Residue-level contacts at the interface:
Residue T157 in chain A interacts with residue P59 in chain B (closest heavy-atom distance 3.7 Å).
Residue K152 in chain A interacts with residue L64 in chain B (closest heavy-atom distance 3.6 Å).
Residue E166 in chain A is in contact with residue D53 in chain B (closest heavy-atom distance 4.0 Å).
Residue Y153 in chain A interacts with residue E65 in chain B (closest heavy-atom distance 3.4 Å).
Residue I156 in chain A is in contact with residue I63 in chain B (closest heavy-atom distance 4.1 Å).
Residue N95 in chain A contacts residue I57 in chain B (closest heavy-atom distance 2.8 Å).
Residue G158 in chain A is in contact with residue M60 in chain B (closest heavy-atom distance 4.2 Å).
Residue S155 in chain A interacts with residue I63 in chain B (closest heavy-atom distance 4.5 Å).
Residue G135 in chain A interacts with residue P68 in chain B (closest heavy-atom distance 3.9 Å).
Residue R169 in chain A is in contact with residue V13 in chain B (closest heavy-atom distance 4.3 Å).
Residue N95 in chain A is in contact with residue L55 in chain B (closest heavy-atom distance 2.9 Å).
Residue N95 in chain A contacts residue P58 in chain B (closest heavy-atom distance 4.2 Å).
Residue E166 in chain A is in contact with residue Y51 in chain B (closest heavy-atom distance 3.4 Å).
Residue L164 in chain A is in contact with residue P68 in chain B (closest heavy-atom distance 3.7 Å).
Residue G158 in chain A is in contact with residue P59 in chain B (closest heavy-atom distance 2.9 Å).
Residue I133 in chain A interacts with residue G66 in chain B (closest heavy-atom distance 3.4 Å).
Residue L151 in chain A interacts with residue G66 in chain B (closest heavy-atom distance 3.6 Å).
Residue Y153 in chain A contacts residue L64 in chain B (closest heavy-atom distance 4.0 Å).
Residue T92 in chain A interacts with residue F56 in chain B (closest heavy-atom distance 4.4 Å).
Residue I133 in chain A is in contact with residue R67 in chain B (closest heavy-atom distance 4.4 Å).
Residue W165 in chain A interacts with residue T69 in chain B (closest heavy-atom distance 4.3 Å).
Residue P91 in chain A is in contact with residue P59 in chain B (closest heavy-atom distance 3.7 Å).
Residue P91 in chain A is in contact with residue P58 in chain B (closest heavy-atom distance 4.3 Å).
Residue N140 in chain A interacts with residue G66 in chain B (closest heavy-atom distance 3.1 Å).
Residue G154 in chain A is in contact with residue S61 in chain B (closest heavy-atom distance 4.5 Å).
Residue W165 in chain A interacts with residue P70 in chain B (closest heavy-atom distance 3.8 Å).
Residue K152 in chain A is in contact with residue G66 in chain B (closest heavy-atom distance 2.9 Å).
Residue G134 in chain A contacts residue P68 in chain B (closest heavy-atom distance 3.5 Å).
Residue I133 in chain A contacts residue I63 in chain B (closest heavy-atom distance 3.9 Å).
Residue Y153 in chain A is in contact with residue I63 in chain B (closest heavy-atom distance 3.2 Å).
Residue I133 in chain A interacts with residue P68 in chain B (closest heavy-atom distance 4.5 Å).
Residue G154 in chain A is in contact with residue L62 in chain B (closest heavy-atom distance 3.6 Å).
Residue S155 in chain A interacts with residue L62 in chain B (closest heavy-atom distance 3.5 Å).
Residue W165 in chain A contacts residue P68 in chain B (closest heavy-atom distance 3.3 Å).
Residue G154 in chain A contacts residue I63 in chain B (closest heavy-atom distance 2.6 Å).
Residue W165 in chain A contacts residue S61 in chain B (closest heavy-atom distance 3.3 Å).
Residue L164 in chain A is in contact with residue S61 in chain B (closest heavy-atom distance 4.5 Å).
Residue K152 in chain A interacts with residue E65 in chain B (closest heavy-atom distance 3.0 Å).
Residue S155 in chain A interacts with residue M60 in chain B (closest heavy-atom distance 4.3 Å).
Residue I150 in chain A is in contact with residue G66 in chain B (closest heavy-atom distance 4.5 Å).
Residue L151 in chain A contacts residue I63 in chain B (closest heavy-atom distance 3.6 Å).
Residue N95 in chain A interacts with residue S54 in chain B (closest heavy-atom distance 4.3 Å).
Residue T157 in chain A interacts with residue M60 in chain B (closest heavy-atom distance 4.0 Å).
Residue R169 in chain A interacts with residue Y51 in chain B (closest heavy-atom distance 2.4 Å).
Residue T92 in chain A is in contact with residue L55 in chain B (closest heavy-atom distance 3.8 Å).
Residue K152 in chain A is in contact with residue I63 in chain B (closest heavy-atom distance 3.5 Å).
Residue W165 in chain A contacts residue L48 in chain B (closest heavy-atom distance 4.5 Å).
Residue S155 in chain A is in contact with residue S61 in chain B (closest heavy-atom distance 3.5 Å).
Residue N95 in chain A is in contact with residue P59 in chain B (closest heavy-atom distance 3.3 Å).
Residue I156 in chain A contacts residue M60 in chain B (closest heavy-atom distance 3.2 Å).
Residue K162 in chain A contacts residue P59 in chain B (closest heavy-atom distance 4.0 Å).
Residue E96 in chain A is in contact with residue L55 in chain B (closest heavy-atom distance 3.3 Å).
Residue G161 in chain A is in contact with residue S61 in chain B (closest heavy-atom distance 2.6 Å).
Residue G161 in chain A is in contact with residue M60 in chain B (closest heavy-atom distance 4.0 Å).
Residue K162 in chain A contacts residue M60 in chain B (closest heavy-atom distance 4.3 Å).
Residue L164 in chain A interacts with residue I63 in chain B (closest heavy-atom distance 4.1 Å).
Residue V94 in chain A interacts with residue P59 in chain B (closest heavy-atom distance 3.8 Å).
Residue W165 in chain A is in contact with residue Y51 in chain B (closest heavy-atom distance 3.5 Å).
Residue I156 in chain A is in contact with residue S61 in chain B (closest heavy-atom distance 2.8 Å).
Residue E137 in chain A is in contact with residue R67 in chain B (closest heavy-atom distance 3.9 Å).

Sequence of chain A:
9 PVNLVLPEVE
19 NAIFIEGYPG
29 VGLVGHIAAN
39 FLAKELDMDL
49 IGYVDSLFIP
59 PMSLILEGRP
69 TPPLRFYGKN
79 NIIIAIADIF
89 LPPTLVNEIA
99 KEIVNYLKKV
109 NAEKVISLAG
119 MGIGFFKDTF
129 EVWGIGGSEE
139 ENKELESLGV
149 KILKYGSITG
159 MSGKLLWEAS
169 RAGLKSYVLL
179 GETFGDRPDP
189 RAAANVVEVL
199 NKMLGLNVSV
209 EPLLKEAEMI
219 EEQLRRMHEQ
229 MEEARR

The following describes two proteins that form a bound complex.

Sequence of chain B:
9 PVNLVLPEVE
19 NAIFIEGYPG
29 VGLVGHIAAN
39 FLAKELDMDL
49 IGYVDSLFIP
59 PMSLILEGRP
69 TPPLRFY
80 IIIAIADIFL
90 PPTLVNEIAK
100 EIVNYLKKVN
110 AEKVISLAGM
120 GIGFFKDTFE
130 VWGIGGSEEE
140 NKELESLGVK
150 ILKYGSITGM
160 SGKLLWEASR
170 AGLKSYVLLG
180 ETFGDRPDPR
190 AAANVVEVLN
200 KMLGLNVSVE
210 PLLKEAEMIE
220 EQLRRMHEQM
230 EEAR